Sequence of the first protein:
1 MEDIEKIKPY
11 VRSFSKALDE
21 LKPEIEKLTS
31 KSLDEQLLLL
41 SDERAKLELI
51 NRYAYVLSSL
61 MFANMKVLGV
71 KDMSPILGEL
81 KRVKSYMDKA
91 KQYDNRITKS

Interface contacts:
Residue S59 in the first protein contacts residue F10 in the second protein (closest heavy-atom distance 3.8 Å).
Residue K84 in the first protein interacts with residue F7 in the second protein (closest heavy-atom distance 3.6 Å).
Residue K84 in the first protein contacts residue D5 in the second protein (closest heavy-atom distance 3.3 Å).
Residue M87 in the first protein contacts residue L6 in the second protein (closest heavy-atom distance 3.8 Å).
Residue L77 in the first protein is in contact with residue F10 in the second protein (closest heavy-atom distance 4.3 Å).
Residue Y55 in the first protein contacts residue L6 in the second protein (closest heavy-atom distance 3.5 Å).
Residue M87 in the first protein contacts residue F7 in the second protein (closest heavy-atom distance 3.9 Å).
Residue Y10 in the first protein is in contact with residue L17 in the second protein (closest heavy-atom distance 3.0 Å).
Residue F62 in the first protein contacts residue F10 in the second protein (closest heavy-atom distance 3.6 Å).
Residue Y55 in the first protein interacts with residue F7 in the second protein (closest heavy-atom distance 4.2 Å).
Residue L80 in the first protein is in contact with residue F10 in the second protein (closest heavy-atom distance 3.5 Å).
Residue V83 in the first protein contacts residue F7 in the second protein (closest heavy-atom distance 4.3 Å).
Residue Y10 in the first protein is in contact with residue V15 in the second protein (closest heavy-atom distance 2.5 Å).
Residue K6 in the first protein interacts with residue L17 in the second protein (closest heavy-atom distance 3.5 Å).
Residue Y55 in the first protein interacts with residue F10 in the second protein (closest heavy-atom distance 4.7 Å).
Residue Y10 in the first protein is in contact with residue E16 in the second protein (closest heavy-atom distance 3.4 Å).
Residue L80 in the first protein contacts residue F7 in the second protein (closest heavy-atom distance 3.4 Å).

This data describes a binding interaction between two proteins.

Sequence of the second protein:
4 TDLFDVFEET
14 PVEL